Residue-level contacts at the interface:
Residue I148 in chain A contacts residue F9 in chain B (closest heavy-atom distance 4.7 Å).
Residue Y183 in chain A contacts residue Q5 in chain B (closest heavy-atom distance 4.6 Å).
Residue V176 in chain A is in contact with residue Y7 in chain B (closest heavy-atom distance 3.7 Å).
Residue Y183 in chain A interacts with residue P3 in chain B (closest heavy-atom distance 3.7 Å).
Residue W171 in chain A contacts residue Y7 in chain B (closest heavy-atom distance 3.6 Å).
Residue R89 in chain A interacts with residue L4 in chain B (closest heavy-atom distance 4.4 Å).
Residue Q87 in chain A contacts residue Y1 in chain B (closest heavy-atom distance 3.5 Å).
Residue W171 in chain A interacts with residue F9 in chain B (closest heavy-atom distance 3.5 Å).
Residue Y183 in chain A is in contact with residue L4 in chain B (closest heavy-atom distance 2.9 Å).
Residue L180 in chain A is in contact with residue Y7 in chain B (closest heavy-atom distance 4.0 Å).
Residue T33 in chain A interacts with residue F2 in chain B (closest heavy-atom distance 4.5 Å).
Residue N101 in chain A is in contact with residue G8 in chain B (closest heavy-atom distance 3.4 Å).
Residue Y123 in chain A contacts residue Y1 in chain B (closest heavy-atom distance 4.1 Å).
Residue M29 in chain A is in contact with residue Y1 in chain B (closest heavy-atom distance 3.8 Å).
Residue M69 in chain A interacts with residue F2 in chain B (closest heavy-atom distance 4.7 Å).
Residue Y108 in chain A is in contact with residue F9 in chain B (closest heavy-atom distance 2.7 Å).
Residue T97 in chain A is in contact with residue G8 in chain B (closest heavy-atom distance 4.2 Å).
Residue R138 in chain A interacts with residue Q5 in chain B (closest heavy-atom distance 2.7 Å).
Residue L86 in chain A contacts residue Y1 in chain B (closest heavy-atom distance 3.5 Å).
Residue K170 in chain A contacts residue G8 in chain B (closest heavy-atom distance 4.3 Å).
Residue Q179 in chain A contacts residue Y7 in chain B (closest heavy-atom distance 4.0 Å).
Residue Y195 in chain A contacts residue Y1 in chain B (closest heavy-atom distance 2.9 Å).
Residue N101 in chain A is in contact with residue Y7 in chain B (closest heavy-atom distance 3.3 Å).
Residue V91 in chain A is in contact with residue F2 in chain B (closest heavy-atom distance 3.7 Å).
Residue N90 in chain A is in contact with residue L4 in chain B (closest heavy-atom distance 3.4 Å).
Residue Y31 in chain A is in contact with residue Y1 in chain B (closest heavy-atom distance 2.8 Å).
Residue L105 in chain A contacts residue F9 in chain B (closest heavy-atom distance 3.8 Å).
Residue A93 in chain A interacts with residue S6 in chain B (closest heavy-atom distance 3.2 Å).
Residue R138 in chain A contacts residue Y7 in chain B (closest heavy-atom distance 3.9 Å).
Residue N90 in chain A interacts with residue S6 in chain B (closest heavy-atom distance 4.7 Å).
Residue Q94 in chain A contacts residue Q5 in chain B (closest heavy-atom distance 3.3 Å).
Residue Y83 in chain A interacts with residue Y1 in chain B (closest heavy-atom distance 3.9 Å).
Residue Y123 in chain A is in contact with residue P3 in chain B (closest heavy-atom distance 3.4 Å).
Residue N90 in chain A contacts residue Y1 in chain B (closest heavy-atom distance 3.6 Å).
Residue T97 in chain A interacts with residue S6 in chain B (closest heavy-atom distance 3.3 Å).
Residue T167 in chain A contacts residue F9 in chain B (closest heavy-atom distance 3.1 Å).
Residue Y31 in chain A is in contact with residue F2 in chain B (closest heavy-atom distance 3.6 Å).
Residue N90 in chain A contacts residue P3 in chain B (closest heavy-atom distance 3.7 Å).
Residue W191 in chain A interacts with residue Y1 in chain B (closest heavy-atom distance 3.4 Å).
Residue M121 in chain A contacts residue Q5 in chain B (closest heavy-atom distance 4.1 Å).
Residue Y123 in chain A is in contact with residue F2 in chain B (closest heavy-atom distance 4.4 Å).
Residue T167 in chain A contacts residue G8 in chain B (closest heavy-atom distance 4.7 Å).
Residue N90 in chain A is in contact with residue F2 in chain B (closest heavy-atom distance 3.0 Å).
Residue Q94 in chain A contacts residue F2 in chain B (closest heavy-atom distance 3.6 Å).
Residue I119 in chain A interacts with residue F9 in chain B (closest heavy-atom distance 4.1 Å).
Residue A93 in chain A interacts with residue L4 in chain B (closest heavy-atom distance 3.8 Å).
Residue M121 in chain A contacts residue F2 in chain B (closest heavy-atom distance 3.9 Å).
Residue T104 in chain A is in contact with residue F9 in chain B (closest heavy-atom distance 3.9 Å).
Residue W171 in chain A contacts residue G8 in chain B (closest heavy-atom distance 3.0 Å).
Residue L180 in chain A contacts residue Q5 in chain B (closest heavy-atom distance 4.0 Å).
Residue K170 in chain A contacts residue F9 in chain B (closest heavy-atom distance 2.8 Å).
Residue Y123 in chain A interacts with residue Q5 in chain B (closest heavy-atom distance 3.5 Å).
Residue Y147 in chain A is in contact with residue F9 in chain B (closest heavy-atom distance 4.0 Å).
Residue D140 in chain A is in contact with residue F9 in chain B (closest heavy-atom distance 3.5 Å).
Residue Q87 in chain A is in contact with residue F2 in chain B (closest heavy-atom distance 3.0 Å).
Residue T187 in chain A interacts with residue Y1 in chain B (closest heavy-atom distance 3.8 Å).
Residue Y183 in chain A interacts with residue Y7 in chain B (closest heavy-atom distance 3.9 Å).
Residue Q94 in chain A is in contact with residue S6 in chain B (closest heavy-atom distance 3.6 Å).
Residue N101 in chain A contacts residue F9 in chain B (closest heavy-atom distance 2.9 Å).
Residue T97 in chain A interacts with residue Y7 in chain B (closest heavy-atom distance 3.4 Å).

Sequence of chain B:
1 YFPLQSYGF

These two protein chains interact to form a complex.

Sequence of chain A:
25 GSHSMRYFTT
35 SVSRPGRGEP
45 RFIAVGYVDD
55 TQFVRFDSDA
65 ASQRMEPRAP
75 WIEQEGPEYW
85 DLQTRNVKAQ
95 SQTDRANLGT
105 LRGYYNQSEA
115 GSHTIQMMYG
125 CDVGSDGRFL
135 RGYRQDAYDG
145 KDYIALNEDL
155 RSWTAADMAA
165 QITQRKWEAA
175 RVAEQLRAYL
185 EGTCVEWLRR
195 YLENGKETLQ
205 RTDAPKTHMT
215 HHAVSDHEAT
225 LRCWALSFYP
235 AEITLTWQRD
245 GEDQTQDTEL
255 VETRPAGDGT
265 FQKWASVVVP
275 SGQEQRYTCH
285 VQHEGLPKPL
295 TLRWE